These two protein chains interact to form a complex.

Residue-level contacts at the interface:
Residue R278 in chain B interacts with residue A72 in chain A (closest heavy-atom distance 4.0 Å).
Residue F267 in chain B is in contact with residue A81 in chain A (closest heavy-atom distance 4.6 Å).
Residue W271 in chain B contacts residue A72 in chain A (closest heavy-atom distance 4.5 Å).
Residue W271 in chain B interacts with residue A71 in chain A (closest heavy-atom distance 3.6 Å).
Residue W271 in chain B contacts residue A73 in chain A (closest heavy-atom distance 4.2 Å).
Residue R275 in chain B contacts residue A72 in chain A (closest heavy-atom distance 3.3 Å).
Residue F267 in chain B interacts with residue A79 in chain A (closest heavy-atom distance 3.7 Å).
Residue F284 in chain B is in contact with residue A81 in chain A (closest heavy-atom distance 4.8 Å).
Residue W271 in chain B is in contact with residue A69 in chain A (closest heavy-atom distance 4.1 Å).
Residue R278 in chain B interacts with residue A73 in chain A (closest heavy-atom distance 4.8 Å).
Residue F267 in chain B interacts with residue A78 in chain A (closest heavy-atom distance 3.7 Å).
Residue F284 in chain B interacts with residue A82 in chain A (closest heavy-atom distance 3.4 Å).
Residue N274 in chain B interacts with residue A73 in chain A (closest heavy-atom distance 3.4 Å).
Residue N274 in chain B is in contact with residue A72 in chain A (closest heavy-atom distance 3.9 Å).
Residue F267 in chain B is in contact with residue A82 in chain A (closest heavy-atom distance 3.5 Å).
Residue W271 in chain B contacts residue A66 in chain A (closest heavy-atom distance 4.4 Å).
Residue W271 in chain B interacts with residue A70 in chain A (closest heavy-atom distance 3.9 Å).

Sequence of chain A:
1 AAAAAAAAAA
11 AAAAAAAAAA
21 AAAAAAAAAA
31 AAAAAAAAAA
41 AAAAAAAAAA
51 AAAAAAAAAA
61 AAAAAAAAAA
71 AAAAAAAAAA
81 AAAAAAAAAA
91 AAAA

Sequence of chain B:
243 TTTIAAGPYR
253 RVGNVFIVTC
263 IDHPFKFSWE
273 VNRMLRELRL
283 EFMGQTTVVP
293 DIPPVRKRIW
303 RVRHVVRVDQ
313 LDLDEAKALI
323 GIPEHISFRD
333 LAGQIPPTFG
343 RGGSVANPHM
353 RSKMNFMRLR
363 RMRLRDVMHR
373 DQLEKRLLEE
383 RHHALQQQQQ